Sequence of chain A:
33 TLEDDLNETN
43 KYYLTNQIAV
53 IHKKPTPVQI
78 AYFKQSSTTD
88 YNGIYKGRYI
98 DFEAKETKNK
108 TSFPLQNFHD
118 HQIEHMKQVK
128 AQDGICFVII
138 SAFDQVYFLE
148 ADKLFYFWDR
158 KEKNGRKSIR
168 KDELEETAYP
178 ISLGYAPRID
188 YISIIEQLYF

Residue-level contacts at the interface:
Residue G94 in chain A contacts residue R95 in chain B (closest heavy-atom distance 3.7 Å).
Residue V52 in chain A contacts residue Q125 in chain B (closest heavy-atom distance 3.8 Å).
Residue H122 in chain A interacts with residue V52 in chain B (closest heavy-atom distance 3.6 Å).
Residue A128 in chain A is in contact with residue Q49 in chain B (closest heavy-atom distance 3.5 Å).
Residue Q129 in chain A contacts residue Q49 in chain B (closest heavy-atom distance 2.9 Å).
Residue P57 in chain A contacts residue P59 in chain B (closest heavy-atom distance 4.1 Å).
Residue H122 in chain A contacts residue H54 in chain B (closest heavy-atom distance 4.3 Å).
Residue T58 in chain A is in contact with residue P57 in chain B (closest heavy-atom distance 4.2 Å).
Residue V52 in chain A is in contact with residue H122 in chain B (closest heavy-atom distance 3.9 Å).
Residue T85 in chain A contacts residue H54 in chain B (closest heavy-atom distance 3.9 Å).
Residue Q129 in chain A is in contact with residue Y92 in chain B (closest heavy-atom distance 3.9 Å).
Residue G94 in chain A contacts residue Y96 in chain B (closest heavy-atom distance 3.2 Å).
Residue K56 in chain A interacts with residue H54 in chain B (closest heavy-atom distance 4.3 Å).
Residue Y96 in chain A contacts residue G90 in chain B (closest heavy-atom distance 3.5 Å).
Residue I91 in chain A interacts with residue V126 in chain B (closest heavy-atom distance 3.9 Å).
Residue Q49 in chain A is in contact with residue Q129 in chain B (closest heavy-atom distance 3.2 Å).
Residue I91 in chain A contacts residue G131 in chain B (closest heavy-atom distance 3.4 Å).
Residue Q129 in chain A is in contact with residue A51 in chain B (closest heavy-atom distance 4.0 Å).
Residue K93 in chain A contacts residue Q129 in chain B (closest heavy-atom distance 3.7 Å).
Residue H54 in chain A interacts with residue T85 in chain B (closest heavy-atom distance 3.8 Å).
Residue Q125 in chain A is in contact with residue L46 in chain B (closest heavy-atom distance 3.9 Å).
Residue Q129 in chain A is in contact with residue G94 in chain B (closest heavy-atom distance 2.9 Å).
Residue N89 in chain A contacts residue N89 in chain B (closest heavy-atom distance 2.7 Å).
Residue G94 in chain A is in contact with residue D130 in chain B (closest heavy-atom distance 3.6 Å).
Residue I91 in chain A interacts with residue Q129 in chain B (closest heavy-atom distance 3.4 Å).
Residue I91 in chain A interacts with residue D130 in chain B (closest heavy-atom distance 4.1 Å).
Residue Q129 in chain A contacts residue I91 in chain B (closest heavy-atom distance 3.5 Å).
Residue G131 in chain A contacts residue I91 in chain B (closest heavy-atom distance 3.4 Å).
Residue D130 in chain A is in contact with residue G94 in chain B (closest heavy-atom distance 3.9 Å).
Residue A51 in chain A interacts with residue Q129 in chain B (closest heavy-atom distance 3.8 Å).
Residue Y96 in chain A is in contact with residue Y96 in chain B (closest heavy-atom distance 3.7 Å).
Residue P59 in chain A interacts with residue P57 in chain B (closest heavy-atom distance 3.9 Å).
Residue L46 in chain A interacts with residue Q125 in chain B (closest heavy-atom distance 3.9 Å).
Residue V126 in chain A contacts residue V52 in chain B (closest heavy-atom distance 4.2 Å).
Residue Q125 in chain A is in contact with residue Q49 in chain B (closest heavy-atom distance 3.2 Å).
Residue G94 in chain A interacts with residue Q129 in chain B (closest heavy-atom distance 3.0 Å).
Residue Y96 in chain A contacts residue G94 in chain B (closest heavy-atom distance 3.8 Å).
Residue I91 in chain A interacts with residue Y96 in chain B (closest heavy-atom distance 3.7 Å).
Residue K56 in chain A contacts residue K56 in chain B (closest heavy-atom distance 4.3 Å).
Residue G94 in chain A contacts residue G94 in chain B (closest heavy-atom distance 4.3 Å).
Residue V52 in chain A contacts residue Q129 in chain B (closest heavy-atom distance 3.9 Å).
Residue H54 in chain A is in contact with residue K56 in chain B (closest heavy-atom distance 4.4 Å).
Residue R95 in chain A contacts residue G94 in chain B (closest heavy-atom distance 3.8 Å).
Residue I50 in chain A contacts residue Q129 in chain B (closest heavy-atom distance 3.7 Å).
Residue D130 in chain A interacts with residue I91 in chain B (closest heavy-atom distance 4.0 Å).
Residue Q129 in chain A contacts residue V52 in chain B (closest heavy-atom distance 4.2 Å).
Residue Q125 in chain A interacts with residue V52 in chain B (closest heavy-atom distance 3.7 Å).
Residue H54 in chain A interacts with residue H122 in chain B (closest heavy-atom distance 4.1 Å).
Residue G90 in chain A is in contact with residue Y96 in chain B (closest heavy-atom distance 3.3 Å).
Residue Y96 in chain A contacts residue I91 in chain B (closest heavy-atom distance 3.5 Å).
Residue N89 in chain A contacts residue K56 in chain B (closest heavy-atom distance 4.2 Å).
Residue Y92 in chain A interacts with residue Q129 in chain B (closest heavy-atom distance 4.1 Å).
Residue I62 in chain A is in contact with residue F80 in chain B (closest heavy-atom distance 4.4 Å).
Residue R95 in chain A contacts residue Y96 in chain B (closest heavy-atom distance 4.0 Å).
Residue P57 in chain A is in contact with residue P57 in chain B (closest heavy-atom distance 3.6 Å).
Residue Q129 in chain A interacts with residue K93 in chain B (closest heavy-atom distance 3.0 Å).
Residue V60 in chain A contacts residue V60 in chain B (closest heavy-atom distance 3.7 Å).
Residue V126 in chain A is in contact with residue I91 in chain B (closest heavy-atom distance 4.2 Å).
Residue Y96 in chain A contacts residue R95 in chain B (closest heavy-atom distance 4.2 Å).
Residue Q129 in chain A contacts residue I50 in chain B (closest heavy-atom distance 3.3 Å).

Sequence of chain B:
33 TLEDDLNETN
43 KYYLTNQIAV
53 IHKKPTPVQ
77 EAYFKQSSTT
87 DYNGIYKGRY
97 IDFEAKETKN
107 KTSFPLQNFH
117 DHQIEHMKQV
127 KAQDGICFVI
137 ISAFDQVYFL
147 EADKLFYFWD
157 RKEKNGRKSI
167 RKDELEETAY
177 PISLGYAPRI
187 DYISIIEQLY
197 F

This data describes a binding interaction between two proteins.